Sequence of chain A:
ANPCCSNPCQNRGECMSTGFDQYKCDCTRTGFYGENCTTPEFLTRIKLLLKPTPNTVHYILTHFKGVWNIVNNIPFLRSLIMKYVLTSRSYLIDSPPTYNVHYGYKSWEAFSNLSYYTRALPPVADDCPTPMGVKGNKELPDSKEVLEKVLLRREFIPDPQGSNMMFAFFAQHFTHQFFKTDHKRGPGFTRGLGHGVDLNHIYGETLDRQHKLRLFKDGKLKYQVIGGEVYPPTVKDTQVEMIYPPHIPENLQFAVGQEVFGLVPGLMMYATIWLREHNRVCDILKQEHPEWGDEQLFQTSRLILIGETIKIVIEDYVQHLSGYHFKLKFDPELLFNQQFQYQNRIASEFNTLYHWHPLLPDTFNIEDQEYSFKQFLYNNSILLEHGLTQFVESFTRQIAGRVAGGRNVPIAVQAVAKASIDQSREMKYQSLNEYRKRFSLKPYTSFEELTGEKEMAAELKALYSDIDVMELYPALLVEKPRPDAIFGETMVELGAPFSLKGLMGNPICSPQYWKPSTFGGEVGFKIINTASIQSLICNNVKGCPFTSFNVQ

These two protein chains interact to form a complex.

Interface contacts:
Residue E259 in chain A contacts residue F30 in chain B (closest heavy-atom distance 3.7 Å).
Residue P187 in chain A interacts with residue S54 in chain B (closest heavy-atom distance 3.7 Å).
Residue V416 in chain A is in contact with residue D101 in chain B (closest heavy-atom distance 4.4 Å).
Residue I243 in chain A contacts residue Q2 in chain B (closest heavy-atom distance 3.7 Å).
Residue L377 in chain A interacts with residue W103 in chain B (closest heavy-atom distance 3.6 Å).
Residue V413 in chain A is in contact with residue W103 in chain B (closest heavy-atom distance 3.5 Å).
Residue E426 in chain A interacts with residue T53 in chain B (closest heavy-atom distance 2.4 Å).
Residue H183 in chain A is in contact with residue R72 in chain B (closest heavy-atom distance 3.5 Å).
Residue E426 in chain A interacts with residue T57 in chain B (closest heavy-atom distance 2.6 Å).
Residue K184 in chain A contacts residue I29 in chain B (closest heavy-atom distance 3.9 Å).
Residue V260 in chain A is in contact with residue Y104 in chain B (closest heavy-atom distance 3.6 Å).
Residue H176 in chain A contacts residue Y104 in chain B (closest heavy-atom distance 2.6 Å).
Residue I243 in chain A is in contact with residue F30 in chain B (closest heavy-atom distance 4.0 Å).
Residue H183 in chain A contacts residue S31 in chain B (closest heavy-atom distance 4.2 Å).
Residue K184 in chain A is in contact with residue R72 in chain B (closest heavy-atom distance 3.1 Å).
Residue V264 in chain A is in contact with residue W103 in chain B (closest heavy-atom distance 4.4 Å).
Residue Q172 in chain A is in contact with residue W103 in chain B (closest heavy-atom distance 3.1 Å).
Residue H183 in chain A interacts with residue I29 in chain B (closest heavy-atom distance 4.4 Å).
Residue I243 in chain A is in contact with residue Y108 in chain B (closest heavy-atom distance 3.5 Å).
Residue V416 in chain A contacts residue R33 in chain B (closest heavy-atom distance 4.3 Å).
Residue K184 in chain A is in contact with residue D77 in chain B (closest heavy-atom distance 3.4 Å).
Residue L377 in chain A interacts with residue Y104 in chain B (closest heavy-atom distance 3.7 Å).
Residue P245 in chain A contacts residue L106 in chain B (closest heavy-atom distance 3.7 Å).
Residue R191 in chain A interacts with residue F30 in chain B (closest heavy-atom distance 3.2 Å).
Residue Y244 in chain A interacts with residue L106 in chain B (closest heavy-atom distance 3.9 Å).
Residue E426 in chain A is in contact with residue G56 in chain B (closest heavy-atom distance 4.3 Å).
Residue V416 in chain A is in contact with residue W103 in chain B (closest heavy-atom distance 4.1 Å).
Residue F373 in chain A contacts residue W103 in chain B (closest heavy-atom distance 4.0 Å).
Residue Y378 in chain A interacts with residue G105 in chain B (closest heavy-atom distance 3.3 Å).
Residue H183 in chain A interacts with residue D101 in chain B (closest heavy-atom distance 2.8 Å).
Residue Q423 in chain A interacts with residue R33 in chain B (closest heavy-atom distance 4.1 Å).
Residue Q172 in chain A contacts residue Y104 in chain B (closest heavy-atom distance 3.4 Å).
Residue I243 in chain A interacts with residue S31 in chain B (closest heavy-atom distance 4.2 Å).
Residue Y378 in chain A interacts with residue Y104 in chain B (closest heavy-atom distance 2.7 Å).
Residue V264 in chain A contacts residue Y104 in chain B (closest heavy-atom distance 3.9 Å).
Residue T181 in chain A contacts residue D101 in chain B (closest heavy-atom distance 4.2 Å).
Residue K184 in chain A interacts with residue N74 in chain B (closest heavy-atom distance 3.1 Å).
Residue I243 in chain A is in contact with residue S28 in chain B (closest heavy-atom distance 3.6 Å).
Residue D182 in chain A interacts with residue F30 in chain B (closest heavy-atom distance 3.5 Å).
Residue L360 in chain A is in contact with residue W103 in chain B (closest heavy-atom distance 3.8 Å).
Residue H183 in chain A interacts with residue F30 in chain B (closest heavy-atom distance 2.9 Å).
Residue H183 in chain A interacts with residue S54 in chain B (closest heavy-atom distance 2.8 Å).
Residue H183 in chain A is in contact with residue I32 in chain B (closest heavy-atom distance 3.1 Å).
Residue G186 in chain A contacts residue S54 in chain B (closest heavy-atom distance 3.8 Å).
Residue A419 in chain A is in contact with residue R33 in chain B (closest heavy-atom distance 4.1 Å).
Residue V416 in chain A contacts residue G102 in chain B (closest heavy-atom distance 3.9 Å).
Residue Y378 in chain A interacts with residue L106 in chain B (closest heavy-atom distance 3.4 Å).
Residue R185 in chain A contacts residue S54 in chain B (closest heavy-atom distance 4.3 Å).
Residue A415 in chain A is in contact with residue R33 in chain B (closest heavy-atom distance 3.9 Å).
Residue Y244 in chain A interacts with residue Q2 in chain B (closest heavy-atom distance 3.5 Å).
Residue L263 in chain A interacts with residue Y104 in chain B (closest heavy-atom distance 3.8 Å).
Residue T181 in chain A is in contact with residue F30 in chain B (closest heavy-atom distance 3.3 Å).
Residue M242 in chain A interacts with residue Q2 in chain B (closest heavy-atom distance 2.8 Å).
Residue F364 in chain A interacts with residue W103 in chain B (closest heavy-atom distance 4.1 Å).
Residue P187 in chain A interacts with residue G55 in chain B (closest heavy-atom distance 3.6 Å).
Residue K184 in chain A is in contact with residue F30 in chain B (closest heavy-atom distance 4.0 Å).
Residue E426 in chain A is in contact with residue G55 in chain B (closest heavy-atom distance 3.2 Å).
Residue I243 in chain A is in contact with residue L106 in chain B (closest heavy-atom distance 3.6 Å).
Residue L263 in chain A interacts with residue L106 in chain B (closest heavy-atom distance 4.2 Å).
Residue H183 in chain A interacts with residue R33 in chain B (closest heavy-atom distance 3.7 Å).

Sequence of chain B:
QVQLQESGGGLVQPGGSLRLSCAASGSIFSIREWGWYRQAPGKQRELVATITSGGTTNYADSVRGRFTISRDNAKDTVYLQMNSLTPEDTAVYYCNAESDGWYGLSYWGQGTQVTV